Contacts between the two chains:
Residue L136 in protein 2 is in contact with residue F184 in protein 1 (closest heavy-atom distance 3.4 Å).
Residue D157 in protein 2 is in contact with residue K196 in protein 1 (closest heavy-atom distance 3.0 Å).
Residue M147 in protein 2 interacts with residue I195 in protein 1 (closest heavy-atom distance 3.4 Å).
Residue Y193 in protein 2 interacts with residue D160 in protein 1 (closest heavy-atom distance 3.1 Å).
Residue V192 in protein 2 is in contact with residue A164 in protein 1 (closest heavy-atom distance 3.5 Å).
Residue D157 in protein 2 is in contact with residue E200 in protein 1 (closest heavy-atom distance 3.1 Å).
Residue L181 in protein 2 contacts residue F184 in protein 1 (closest heavy-atom distance 3.4 Å).
Residue N130 in protein 2 contacts residue K179 in protein 1 (closest heavy-atom distance 3.2 Å).
Residue V192 in protein 2 is in contact with residue M147 in protein 1 (closest heavy-atom distance 3.4 Å).
Residue R169 in protein 2 interacts with residue N72 in protein 1 (closest heavy-atom distance 3.2 Å).
Residue G73 in protein 2 is in contact with residue S186 in protein 1 (closest heavy-atom distance 3.3 Å).
Residue N69 in protein 2 contacts residue K190 in protein 1 (closest heavy-atom distance 3.3 Å).
Residue T144 in protein 2 is in contact with residue I195 in protein 1 (closest heavy-atom distance 2.7 Å).
Residue D70 in protein 2 contacts residue F211 in protein 1 (closest heavy-atom distance 3.0 Å).
Residue K196 in protein 2 contacts residue R159 in protein 1 (closest heavy-atom distance 2.5 Å).
Residue S209 in protein 2 contacts residue D70 in protein 1 (closest heavy-atom distance 3.1 Å).
Residue K190 in protein 2 is in contact with residue N72 in protein 1 (closest heavy-atom distance 2.7 Å).
Residue V215 in protein 2 interacts with residue K148 in protein 1 (closest heavy-atom distance 3.1 Å).
Residue T144 in protein 2 is in contact with residue F211 in protein 1 (closest heavy-atom distance 3.3 Å).
Residue Y199 in protein 2 contacts residue K155 in protein 1 (closest heavy-atom distance 3.5 Å).
Residue A214 in protein 2 contacts residue K145 in protein 1 (closest heavy-atom distance 3.0 Å).
Residue Y199 in protein 2 is in contact with residue K152 in protein 1 (closest heavy-atom distance 3.3 Å).
Residue V215 in protein 2 contacts residue T144 in protein 1 (closest heavy-atom distance 3.5 Å).
Residue E162 in protein 2 interacts with residue G161 in protein 1 (closest heavy-atom distance 3.1 Å).
Residue E180 in protein 2 contacts residue N132 in protein 1 (closest heavy-atom distance 3.0 Å).
Residue D70 in protein 2 contacts residue S209 in protein 1 (closest heavy-atom distance 3.0 Å).
Residue L187 in protein 2 contacts residue W137 in protein 1 (closest heavy-atom distance 3.4 Å).
Residue K190 in protein 2 interacts with residue N69 in protein 1 (closest heavy-atom distance 2.9 Å).
Residue N72 in protein 2 contacts residue K190 in protein 1 (closest heavy-atom distance 3.4 Å).
Residue N132 in protein 2 is in contact with residue E180 in protein 1 (closest heavy-atom distance 2.9 Å).
Residue W182 in protein 2 contacts residue N72 in protein 1 (closest heavy-atom distance 3.3 Å).
Residue G161 in protein 2 interacts with residue E162 in protein 1 (closest heavy-atom distance 2.9 Å).
Residue T144 in protein 2 contacts residue G191 in protein 1 (closest heavy-atom distance 3.2 Å).
Residue K179 in protein 2 interacts with residue N130 in protein 1 (closest heavy-atom distance 3.5 Å).
Residue K145 in protein 2 contacts residue A214 in protein 1 (closest heavy-atom distance 2.6 Å).
Residue R159 in protein 2 contacts residue K196 in protein 1 (closest heavy-atom distance 2.6 Å).
Residue D160 in protein 2 is in contact with residue D160 in protein 1 (closest heavy-atom distance 3.5 Å).
Residue W183 in protein 2 contacts residue F133 in protein 1 (closest heavy-atom distance 2.8 Å).
Residue D160 in protein 2 interacts with residue E162 in protein 1 (closest heavy-atom distance 3.0 Å).
Residue E200 in protein 2 interacts with residue D157 in protein 1 (closest heavy-atom distance 3.5 Å).
Residue D210 in protein 2 contacts residue Y71 in protein 1 (closest heavy-atom distance 3.1 Å).
Residue D160 in protein 2 interacts with residue Y193 in protein 1 (closest heavy-atom distance 3.1 Å).
Residue F211 in protein 2 is in contact with residue T144 in protein 1 (closest heavy-atom distance 3.5 Å).
Residue Y193 in protein 2 contacts residue R159 in protein 1 (closest heavy-atom distance 3.5 Å).
Residue K196 in protein 2 contacts residue D157 in protein 1 (closest heavy-atom distance 3.0 Å).
Residue A140 in protein 2 is in contact with residue L187 in protein 1 (closest heavy-atom distance 3.4 Å).
Residue W182 in protein 2 contacts residue G73 in protein 1 (closest heavy-atom distance 3.3 Å).
Residue L187 in protein 2 is in contact with residue A140 in protein 1 (closest heavy-atom distance 3.5 Å).
Residue F133 in protein 2 contacts residue W183 in protein 1 (closest heavy-atom distance 2.9 Å).
Residue K152 in protein 2 is in contact with residue Y199 in protein 1 (closest heavy-atom distance 3.4 Å).
Residue K148 in protein 2 is in contact with residue Y199 in protein 1 (closest heavy-atom distance 3.2 Å).
Residue V215 in protein 2 is in contact with residue K145 in protein 1 (closest heavy-atom distance 2.9 Å).
Residue M147 in protein 2 interacts with residue V192 in protein 1 (closest heavy-atom distance 3.5 Å).
Residue D70 in protein 2 contacts residue D210 in protein 1 (closest heavy-atom distance 2.9 Å).
Residue Y199 in protein 2 is in contact with residue K148 in protein 1 (closest heavy-atom distance 3.1 Å).
Residue F184 in protein 2 is in contact with residue L136 in protein 1 (closest heavy-atom distance 3.5 Å).
Residue K190 in protein 2 interacts with residue D70 in protein 1 (closest heavy-atom distance 3.5 Å).
Residue G191 in protein 2 is in contact with residue M147 in protein 1 (closest heavy-atom distance 3.3 Å).
Residue K131 in protein 2 contacts residue K176 in protein 1 (closest heavy-atom distance 2.5 Å).
Residue K145 in protein 2 interacts with residue V215 in protein 1 (closest heavy-atom distance 2.7 Å).

Sequence of protein 1:
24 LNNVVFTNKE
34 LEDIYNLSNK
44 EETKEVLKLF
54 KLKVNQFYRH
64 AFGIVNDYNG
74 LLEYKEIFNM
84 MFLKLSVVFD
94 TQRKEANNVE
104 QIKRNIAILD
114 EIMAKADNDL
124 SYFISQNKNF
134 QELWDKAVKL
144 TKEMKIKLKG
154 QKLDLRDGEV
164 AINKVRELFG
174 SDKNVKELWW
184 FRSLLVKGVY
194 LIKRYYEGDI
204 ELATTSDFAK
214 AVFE

Sequence of protein 2:
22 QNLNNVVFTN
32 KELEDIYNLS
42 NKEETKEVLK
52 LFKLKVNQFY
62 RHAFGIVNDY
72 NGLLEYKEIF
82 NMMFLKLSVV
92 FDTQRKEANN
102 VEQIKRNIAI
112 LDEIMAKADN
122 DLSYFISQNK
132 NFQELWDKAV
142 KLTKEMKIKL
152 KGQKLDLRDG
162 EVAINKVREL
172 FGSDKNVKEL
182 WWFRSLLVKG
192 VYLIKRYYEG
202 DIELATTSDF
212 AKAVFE

This data describes a binding interaction between two proteins.